Sequence of chain B:
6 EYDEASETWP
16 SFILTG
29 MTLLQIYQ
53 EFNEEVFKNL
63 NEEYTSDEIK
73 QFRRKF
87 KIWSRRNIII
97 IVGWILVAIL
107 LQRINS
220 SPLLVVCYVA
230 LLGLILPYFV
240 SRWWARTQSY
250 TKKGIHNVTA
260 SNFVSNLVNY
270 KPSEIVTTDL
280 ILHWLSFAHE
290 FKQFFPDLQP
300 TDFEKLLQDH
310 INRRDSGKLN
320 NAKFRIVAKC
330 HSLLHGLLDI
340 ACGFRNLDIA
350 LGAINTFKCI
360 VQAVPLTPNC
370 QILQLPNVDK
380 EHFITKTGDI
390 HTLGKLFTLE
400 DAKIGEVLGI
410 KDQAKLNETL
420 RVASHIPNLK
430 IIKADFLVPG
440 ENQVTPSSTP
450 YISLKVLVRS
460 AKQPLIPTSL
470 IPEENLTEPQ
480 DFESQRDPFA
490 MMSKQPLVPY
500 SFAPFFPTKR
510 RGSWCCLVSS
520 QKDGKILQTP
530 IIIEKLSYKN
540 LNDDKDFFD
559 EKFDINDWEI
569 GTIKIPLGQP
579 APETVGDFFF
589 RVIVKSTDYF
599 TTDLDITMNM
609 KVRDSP

The following describes two proteins that form a bound complex.

Residue-level contacts at the interface:
Residue W243 in chain B contacts residue L55 in chain A (closest heavy-atom distance 3.6 Å).
Residue L231 in chain B interacts with residue I65 in chain A (closest heavy-atom distance 4.8 Å).
Residue L231 in chain B contacts residue F66 in chain A (closest heavy-atom distance 3.7 Å).
Residue S240 in chain B contacts residue L55 in chain A (closest heavy-atom distance 3.9 Å).
Residue L235 in chain B is in contact with residue L58 in chain A (closest heavy-atom distance 4.9 Å).
Residue S240 in chain B is in contact with residue F59 in chain A (closest heavy-atom distance 3.9 Å).
Residue Y227 in chain B interacts with residue F66 in chain A (closest heavy-atom distance 4.0 Å).
Residue W243 in chain B interacts with residue D53 in chain A (closest heavy-atom distance 4.6 Å).
Residue G232 in chain B interacts with residue F66 in chain A (closest heavy-atom distance 3.6 Å).
Residue V239 in chain B contacts residue L55 in chain A (closest heavy-atom distance 3.8 Å).
Residue P236 in chain B interacts with residue L58 in chain A (closest heavy-atom distance 4.1 Å).
Residue Y227 in chain B is in contact with residue I65 in chain A (closest heavy-atom distance 4.9 Å).
Residue P236 in chain B is in contact with residue V62 in chain A (closest heavy-atom distance 4.0 Å).
Residue Y227 in chain B is in contact with residue V69 in chain A (closest heavy-atom distance 4.9 Å).
Residue G232 in chain B interacts with residue V62 in chain A (closest heavy-atom distance 4.4 Å).
Residue W243 in chain B is in contact with residue P54 in chain A (closest heavy-atom distance 4.8 Å).
Residue L231 in chain B interacts with residue V62 in chain A (closest heavy-atom distance 4.1 Å).
Residue P236 in chain B contacts residue F59 in chain A (closest heavy-atom distance 3.6 Å).
Residue V228 in chain B contacts residue F66 in chain A (closest heavy-atom distance 3.6 Å).

Sequence of chain A:
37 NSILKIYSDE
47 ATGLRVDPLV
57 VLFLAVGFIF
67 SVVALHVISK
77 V